Sequence of protein 1:
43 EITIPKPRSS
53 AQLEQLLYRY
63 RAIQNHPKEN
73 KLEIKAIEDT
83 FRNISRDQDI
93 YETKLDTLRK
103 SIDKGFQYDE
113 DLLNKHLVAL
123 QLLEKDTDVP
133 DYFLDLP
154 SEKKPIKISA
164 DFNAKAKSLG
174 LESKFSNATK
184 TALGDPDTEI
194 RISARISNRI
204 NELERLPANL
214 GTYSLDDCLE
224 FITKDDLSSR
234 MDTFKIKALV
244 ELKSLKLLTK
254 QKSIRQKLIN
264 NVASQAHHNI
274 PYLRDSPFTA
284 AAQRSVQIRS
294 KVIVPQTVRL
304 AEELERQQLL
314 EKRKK

Contacts between the two chains:
Residue R208 in protein 1 contacts residue H85 in protein 2 (closest heavy-atom distance 2.5 Å).
Residue I44 in protein 1 contacts residue T35 in protein 2 (closest heavy-atom distance 3.9 Å).
Residue I193 in protein 1 interacts with residue R60 in protein 2 (closest heavy-atom distance 4.6 Å).
Residue R208 in protein 1 contacts residue G84 in protein 2 (closest heavy-atom distance 4.1 Å).
Residue P47 in protein 1 interacts with residue T35 in protein 2 (closest heavy-atom distance 4.4 Å).
Residue P49 in protein 1 is in contact with residue Y9 in protein 2 (closest heavy-atom distance 3.6 Å).
Residue E192 in protein 1 is in contact with residue R60 in protein 2 (closest heavy-atom distance 3.4 Å).
Residue R208 in protein 1 interacts with residue L113 in protein 2 (closest heavy-atom distance 4.4 Å).
Residue T45 in protein 1 interacts with residue T35 in protein 2 (closest heavy-atom distance 4.6 Å).
Residue Y60 in protein 1 contacts residue S21 in protein 2 (closest heavy-atom distance 4.0 Å).
Residue E75 in protein 1 interacts with residue F26 in protein 2 (closest heavy-atom distance 3.3 Å).
Residue R208 in protein 1 contacts residue S86 in protein 2 (closest heavy-atom distance 4.6 Å).
Residue P47 in protein 1 contacts residue Y9 in protein 2 (closest heavy-atom distance 2.7 Å).
Residue Q54 in protein 1 is in contact with residue Y9 in protein 2 (closest heavy-atom distance 3.8 Å).
Residue I203 in protein 1 interacts with residue H85 in protein 2 (closest heavy-atom distance 3.5 Å).
Residue E71 in protein 1 contacts residue V25 in protein 2 (closest heavy-atom distance 3.3 Å).
Residue R61 in protein 1 contacts residue L15 in protein 2 (closest heavy-atom distance 4.3 Å).
Residue I46 in protein 1 interacts with residue Y8 in protein 2 (closest heavy-atom distance 3.3 Å).
Residue N72 in protein 1 interacts with residue V25 in protein 2 (closest heavy-atom distance 4.0 Å).
Residue K255 in protein 1 interacts with residue L67 in protein 2 (closest heavy-atom distance 3.9 Å).
Residue S256 in protein 1 interacts with residue Y66 in protein 2 (closest heavy-atom distance 3.2 Å).
Residue E207 in protein 1 is in contact with residue H85 in protein 2 (closest heavy-atom distance 4.0 Å).
Residue Q259 in protein 1 is in contact with residue L67 in protein 2 (closest heavy-atom distance 2.7 Å).
Residue S256 in protein 1 contacts residue L67 in protein 2 (closest heavy-atom distance 3.6 Å).
Residue R61 in protein 1 contacts residue V24 in protein 2 (closest heavy-atom distance 3.5 Å).
Residue R208 in protein 1 interacts with residue L87 in protein 2 (closest heavy-atom distance 3.7 Å).
Residue R61 in protein 1 interacts with residue L12 in protein 2 (closest heavy-atom distance 3.7 Å).
Residue T252 in protein 1 is in contact with residue H64 in protein 2 (closest heavy-atom distance 4.5 Å).
Residue Y60 in protein 1 contacts residue S16 in protein 2 (closest heavy-atom distance 4.0 Å).
Residue Q259 in protein 1 interacts with residue Y66 in protein 2 (closest heavy-atom distance 4.0 Å).
Residue K48 in protein 1 contacts residue Y9 in protein 2 (closest heavy-atom distance 3.9 Å).
Residue E75 in protein 1 contacts residue L31 in protein 2 (closest heavy-atom distance 4.3 Å).
Residue Q57 in protein 1 contacts residue L12 in protein 2 (closest heavy-atom distance 4.4 Å).
Residue E75 in protein 1 contacts residue L12 in protein 2 (closest heavy-atom distance 4.3 Å).
Residue P189 in protein 1 contacts residue R60 in protein 2 (closest heavy-atom distance 4.6 Å).
Residue I46 in protein 1 interacts with residue Y9 in protein 2 (closest heavy-atom distance 3.8 Å).
Residue L58 in protein 1 interacts with residue Y8 in protein 2 (closest heavy-atom distance 4.2 Å).
Residue A64 in protein 1 is in contact with residue S21 in protein 2 (closest heavy-atom distance 4.3 Å).
Residue E75 in protein 1 is in contact with residue Y8 in protein 2 (closest heavy-atom distance 2.7 Å).
Residue L74 in protein 1 interacts with residue L31 in protein 2 (closest heavy-atom distance 4.5 Å).
Residue T252 in protein 1 is in contact with residue L67 in protein 2 (closest heavy-atom distance 4.5 Å).
Residue E207 in protein 1 interacts with residue L87 in protein 2 (closest heavy-atom distance 2.9 Å).
Residue L58 in protein 1 is in contact with residue Y9 in protein 2 (closest heavy-atom distance 3.6 Å).
Residue Q259 in protein 1 interacts with residue G68 in protein 2 (closest heavy-atom distance 4.6 Å).
Residue R61 in protein 1 contacts residue S21 in protein 2 (closest heavy-atom distance 2.7 Å).
Residue I79 in protein 1 is in contact with residue Y8 in protein 2 (closest heavy-atom distance 4.5 Å).
Residue I44 in protein 1 contacts residue L31 in protein 2 (closest heavy-atom distance 3.7 Å).
Residue S200 in protein 1 interacts with residue H85 in protein 2 (closest heavy-atom distance 3.5 Å).
Residue I46 in protein 1 is in contact with residue T35 in protein 2 (closest heavy-atom distance 4.6 Å).
Residue A64 in protein 1 contacts residue S22 in protein 2 (closest heavy-atom distance 4.2 Å).
Residue N204 in protein 1 contacts residue H85 in protein 2 (closest heavy-atom distance 3.9 Å).
Residue Q57 in protein 1 interacts with residue A13 in protein 2 (closest heavy-atom distance 3.3 Å).
Residue R61 in protein 1 is in contact with residue F26 in protein 2 (closest heavy-atom distance 3.2 Å).
Residue K253 in protein 1 contacts residue Y66 in protein 2 (closest heavy-atom distance 4.2 Å).
Residue E43 in protein 1 is in contact with residue Q32 in protein 2 (closest heavy-atom distance 4.2 Å).
Residue Q57 in protein 1 is in contact with residue S16 in protein 2 (closest heavy-atom distance 3.3 Å).
Residue R61 in protein 1 contacts residue Y8 in protein 2 (closest heavy-atom distance 4.4 Å).
Residue Q57 in protein 1 interacts with residue Y9 in protein 2 (closest heavy-atom distance 4.0 Å).
Residue L58 in protein 1 contacts residue L12 in protein 2 (closest heavy-atom distance 4.5 Å).
Residue E207 in protein 1 is in contact with residue S86 in protein 2 (closest heavy-atom distance 3.2 Å).

Sequence of protein 2:
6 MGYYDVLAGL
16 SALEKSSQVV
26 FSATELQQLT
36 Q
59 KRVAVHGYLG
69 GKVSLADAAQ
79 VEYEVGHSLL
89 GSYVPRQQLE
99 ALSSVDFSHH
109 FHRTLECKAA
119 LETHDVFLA

The following describes two proteins that form a bound complex.